Sequence of chain A:
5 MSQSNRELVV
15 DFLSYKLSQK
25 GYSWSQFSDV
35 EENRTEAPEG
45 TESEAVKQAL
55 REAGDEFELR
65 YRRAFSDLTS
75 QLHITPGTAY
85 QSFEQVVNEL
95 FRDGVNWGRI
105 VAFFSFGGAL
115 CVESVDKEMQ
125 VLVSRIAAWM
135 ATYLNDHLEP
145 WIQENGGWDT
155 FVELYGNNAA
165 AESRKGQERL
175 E

Sequence of chain B:
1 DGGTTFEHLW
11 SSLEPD

The following describes two proteins that form a bound complex.

Interface contacts:
Residue E56 in chain A contacts residue F6 in chain B (closest heavy-atom distance 3.9 Å).
Residue E60 in chain A is in contact with residue F6 in chain B (closest heavy-atom distance 3.3 Å).
Residue A57 in chain A is in contact with residue W10 in chain B (closest heavy-atom distance 3.0 Å).
Residue G102 in chain A contacts residue W10 in chain B (closest heavy-atom distance 4.1 Å).
Residue F61 in chain A interacts with residue E14 in chain B (closest heavy-atom distance 3.6 Å).
Residue F155 in chain A contacts residue L9 in chain B (closest heavy-atom distance 3.7 Å).
Residue A57 in chain A contacts residue L9 in chain B (closest heavy-atom distance 4.8 Å).
Residue W101 in chain A contacts residue L13 in chain B (closest heavy-atom distance 4.9 Å).
Residue E60 in chain A is in contact with residue W10 in chain B (closest heavy-atom distance 4.4 Å).
Residue F61 in chain A contacts residue W10 in chain B (closest heavy-atom distance 3.5 Å).
Residue Y159 in chain A is in contact with residue F6 in chain B (closest heavy-atom distance 3.6 Å).
Residue Y159 in chain A is in contact with residue W10 in chain B (closest heavy-atom distance 4.4 Å).
Residue L158 in chain A interacts with residue L9 in chain B (closest heavy-atom distance 3.7 Å).
Residue L158 in chain A contacts residue T5 in chain B (closest heavy-atom distance 4.0 Å).
Residue R64 in chain A contacts residue E14 in chain B (closest heavy-atom distance 2.9 Å).
Residue F155 in chain A is in contact with residue L13 in chain B (closest heavy-atom distance 4.7 Å).
Residue F155 in chain A interacts with residue W10 in chain B (closest heavy-atom distance 3.7 Å).
Residue G102 in chain A contacts residue L13 in chain B (closest heavy-atom distance 4.0 Å).
Residue Y159 in chain A interacts with residue T5 in chain B (closest heavy-atom distance 3.4 Å).
Residue G58 in chain A contacts residue W10 in chain B (closest heavy-atom distance 4.0 Å).
Residue A57 in chain A is in contact with residue F6 in chain B (closest heavy-atom distance 3.6 Å).
Residue Y159 in chain A is in contact with residue L9 in chain B (closest heavy-atom distance 3.1 Å).
Residue V105 in chain A interacts with residue W10 in chain B (closest heavy-atom distance 3.6 Å).
Residue Y65 in chain A contacts residue E14 in chain B (closest heavy-atom distance 3.5 Å).
Residue E60 in chain A is in contact with residue E7 in chain B (closest heavy-atom distance 3.7 Å).